Sequence of protein 1:
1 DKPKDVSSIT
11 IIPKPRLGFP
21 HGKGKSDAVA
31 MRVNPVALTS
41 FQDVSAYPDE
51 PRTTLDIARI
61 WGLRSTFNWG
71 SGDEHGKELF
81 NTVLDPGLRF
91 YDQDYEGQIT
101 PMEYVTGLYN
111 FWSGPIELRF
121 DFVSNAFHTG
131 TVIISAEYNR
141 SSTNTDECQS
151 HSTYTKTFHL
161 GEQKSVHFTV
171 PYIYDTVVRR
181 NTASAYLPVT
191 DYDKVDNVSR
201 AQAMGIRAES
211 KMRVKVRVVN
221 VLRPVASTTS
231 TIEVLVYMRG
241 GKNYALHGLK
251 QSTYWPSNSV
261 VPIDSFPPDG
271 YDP

This data describes a binding interaction between two proteins.

Interface contacts:
Residue V29 in protein 1 is in contact with residue C163 in protein 2 (closest heavy-atom distance 2.9 Å).
Residue Y109 in protein 1 is in contact with residue Q30 in protein 2 (closest heavy-atom distance 2.6 Å).
Residue R32 in protein 1 interacts with residue E165 in protein 2 (closest heavy-atom distance 2.8 Å).
Residue D193 in protein 1 is in contact with residue Y237 in protein 2 (closest heavy-atom distance 2.9 Å).
Residue F19 in protein 1 interacts with residue P40 in protein 2 (closest heavy-atom distance 3.0 Å).
Residue P15 in protein 1 contacts residue N159 in protein 2 (closest heavy-atom distance 3.1 Å).
Residue R207 in protein 1 contacts residue D241 in protein 2 (closest heavy-atom distance 2.8 Å).
Residue K250 in protein 1 contacts residue P86 in protein 2 (closest heavy-atom distance 2.9 Å).
Residue T190 in protein 1 contacts residue R80 in protein 2 (closest heavy-atom distance 3.1 Å).
Residue S259 in protein 1 interacts with residue E180 in protein 2 (closest heavy-atom distance 2.7 Å).
Residue G248 in protein 1 contacts residue Q30 in protein 2 (closest heavy-atom distance 2.8 Å).
Residue N243 in protein 1 is in contact with residue D17 in protein 2 (closest heavy-atom distance 2.8 Å).
Residue H247 in protein 1 is in contact with residue D28 in protein 2 (closest heavy-atom distance 3.0 Å).
Residue K156 in protein 1 contacts residue T12 in protein 2 (closest heavy-atom distance 2.9 Å).
Residue H167 in protein 1 contacts residue D10 in protein 2 (closest heavy-atom distance 2.8 Å).
Residue Q93 in protein 1 is in contact with residue W235 in protein 2 (closest heavy-atom distance 3.1 Å).
Residue V29 in protein 1 is in contact with residue E165 in protein 2 (closest heavy-atom distance 2.8 Å).
Residue Q163 in protein 1 is in contact with residue D10 in protein 2 (closest heavy-atom distance 2.9 Å).
Residue D191 in protein 1 interacts with residue R80 in protein 2 (closest heavy-atom distance 3.1 Å).
Residue R52 in protein 1 interacts with residue I33 in protein 2 (closest heavy-atom distance 3.1 Å).
Residue D191 in protein 1 is in contact with residue Y69 in protein 2 (closest heavy-atom distance 2.9 Å).
Residue Y95 in protein 1 is in contact with residue T232 in protein 2 (closest heavy-atom distance 3.0 Å).
Residue K211 in protein 1 contacts residue E242 in protein 2 (closest heavy-atom distance 3.0 Å).
Residue S252 in protein 1 is in contact with residue R84 in protein 2 (closest heavy-atom distance 2.7 Å).
Residue T53 in protein 1 contacts residue V31 in protein 2 (closest heavy-atom distance 3.1 Å).
Residue N243 in protein 1 interacts with residue G18 in protein 2 (closest heavy-atom distance 3.0 Å).
Residue F266 in protein 1 contacts residue R126 in protein 2 (closest heavy-atom distance 2.8 Å).
Residue R207 in protein 1 is in contact with residue W235 in protein 2 (closest heavy-atom distance 3.0 Å).
Residue V195 in protein 1 is in contact with residue N236 in protein 2 (closest heavy-atom distance 3.1 Å).
Residue D264 in protein 1 interacts with residue R126 in protein 2 (closest heavy-atom distance 2.8 Å).
Residue K156 in protein 1 is in contact with residue A13 in protein 2 (closest heavy-atom distance 2.8 Å).
Residue W255 in protein 1 is in contact with residue K231 in protein 2 (closest heavy-atom distance 2.9 Å).
Residue E50 in protein 1 is in contact with residue S222 in protein 2 (closest heavy-atom distance 3.0 Å).
Residue H167 in protein 1 contacts residue D8 in protein 2 (closest heavy-atom distance 3.0 Å).
Residue S257 in protein 1 contacts residue S229 in protein 2 (closest heavy-atom distance 3.0 Å).
Residue W61 in protein 1 contacts residue T3 in protein 2 (closest heavy-atom distance 3.0 Å).
Residue R16 in protein 1 interacts with residue S161 in protein 2 (closest heavy-atom distance 2.9 Å).
Residue G97 in protein 1 is in contact with residue V230 in protein 2 (closest heavy-atom distance 2.9 Å).
Residue M31 in protein 1 is in contact with residue E165 in protein 2 (closest heavy-atom distance 2.9 Å).
Residue S184 in protein 1 is in contact with residue D234 in protein 2 (closest heavy-atom distance 3.1 Å).
Residue D94 in protein 1 contacts residue W235 in protein 2 (closest heavy-atom distance 2.6 Å).
Residue E50 in protein 1 interacts with residue N223 in protein 2 (closest heavy-atom distance 2.6 Å).
Residue K23 in protein 1 contacts residue D35 in protein 2 (closest heavy-atom distance 3.0 Å).
Residue Y95 in protein 1 interacts with residue K231 in protein 2 (closest heavy-atom distance 3.1 Å).
Residue Y271 in protein 1 contacts residue N185 in protein 2 (closest heavy-atom distance 2.8 Å).
Residue T39 in protein 1 is in contact with residue D218 in protein 2 (closest heavy-atom distance 2.8 Å).
Residue S40 in protein 1 contacts residue R98 in protein 2 (closest heavy-atom distance 2.5 Å).
Residue H167 in protein 1 is in contact with residue N14 in protein 2 (closest heavy-atom distance 3.0 Å).
Residue Y104 in protein 1 interacts with residue A89 in protein 2 (closest heavy-atom distance 2.6 Å).
Residue P262 in protein 1 is in contact with residue Q183 in protein 2 (closest heavy-atom distance 2.7 Å).
Residue T253 in protein 1 contacts residue T232 in protein 2 (closest heavy-atom distance 2.7 Å).
Residue D191 in protein 1 is in contact with residue S71 in protein 2 (closest heavy-atom distance 2.7 Å).
Residue T54 in protein 1 interacts with residue V31 in protein 2 (closest heavy-atom distance 2.8 Å).
Residue L249 in protein 1 interacts with residue Q30 in protein 2 (closest heavy-atom distance 2.9 Å).
Residue I263 in protein 1 is in contact with residue M66 in protein 2 (closest heavy-atom distance 2.9 Å).
Residue P256 in protein 1 interacts with residue Q68 in protein 2 (closest heavy-atom distance 3.0 Å).
Residue N258 in protein 1 is in contact with residue R65 in protein 2 (closest heavy-atom distance 2.6 Å).
Residue R207 in protein 1 contacts residue F239 in protein 2 (closest heavy-atom distance 2.9 Å).
Residue A203 in protein 1 interacts with residue Y237 in protein 2 (closest heavy-atom distance 3.1 Å).
Residue R200 in protein 1 interacts with residue N236 in protein 2 (closest heavy-atom distance 2.9 Å).

Sequence of protein 2:
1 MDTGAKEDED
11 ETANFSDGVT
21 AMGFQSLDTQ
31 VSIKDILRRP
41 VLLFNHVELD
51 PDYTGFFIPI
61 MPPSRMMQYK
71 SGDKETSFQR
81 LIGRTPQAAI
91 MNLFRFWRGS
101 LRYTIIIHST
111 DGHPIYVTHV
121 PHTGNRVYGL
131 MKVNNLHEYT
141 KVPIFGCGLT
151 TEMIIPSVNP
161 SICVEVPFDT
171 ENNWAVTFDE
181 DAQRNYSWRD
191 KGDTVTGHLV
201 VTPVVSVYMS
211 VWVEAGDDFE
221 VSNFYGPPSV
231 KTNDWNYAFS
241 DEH